These two protein chains interact to form a complex.

Sequence of protein 1:
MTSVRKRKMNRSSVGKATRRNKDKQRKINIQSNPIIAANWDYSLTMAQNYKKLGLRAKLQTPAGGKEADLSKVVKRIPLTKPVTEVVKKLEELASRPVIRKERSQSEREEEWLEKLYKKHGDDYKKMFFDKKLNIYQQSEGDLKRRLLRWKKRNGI

Residue-level contacts at the interface:
Residue K22 in protein 1 is in contact with residue L6 in protein 2 (closest heavy-atom distance 4.0 Å).
Residue D23 in protein 1 contacts residue S5 in protein 2 (closest heavy-atom distance 4.7 Å).
Residue R20 in protein 1 interacts with residue D7 in protein 2 (closest heavy-atom distance 3.7 Å).
Residue K22 in protein 1 is in contact with residue D7 in protein 2 (closest heavy-atom distance 5.0 Å).
Residue D23 in protein 1 is in contact with residue L6 in protein 2 (closest heavy-atom distance 4.1 Å).
Residue D23 in protein 1 interacts with residue D7 in protein 2 (closest heavy-atom distance 4.3 Å).

Sequence of protein 2:
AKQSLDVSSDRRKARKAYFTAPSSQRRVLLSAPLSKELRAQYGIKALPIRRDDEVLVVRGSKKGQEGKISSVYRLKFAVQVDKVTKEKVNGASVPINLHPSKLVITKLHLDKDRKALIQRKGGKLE